The following describes two proteins that form a bound complex.

Residue-level contacts at the interface:
Residue I143 in protein 1 contacts residue E142 in protein 2 (closest heavy-atom distance 3.1 Å).
Residue I104 in protein 1 is in contact with residue Q100 in protein 2 (closest heavy-atom distance 3.3 Å).
Residue R114 in protein 1 interacts with residue L115 in protein 2 (closest heavy-atom distance 3.8 Å).
Residue L115 in protein 1 is in contact with residue L115 in protein 2 (closest heavy-atom distance 3.4 Å).
Residue Q100 in protein 1 contacts residue I104 in protein 2 (closest heavy-atom distance 3.6 Å).
Residue R147 in protein 1 is in contact with residue L146 in protein 2 (closest heavy-atom distance 4.5 Å).
Residue Q132 in protein 1 is in contact with residue L136 in protein 2 (closest heavy-atom distance 3.9 Å).
Residue L146 in protein 1 is in contact with residue R147 in protein 2 (closest heavy-atom distance 3.3 Å).
Residue R129 in protein 1 is in contact with residue R129 in protein 2 (closest heavy-atom distance 4.9 Å).
Residue L103 in protein 1 is in contact with residue I104 in protein 2 (closest heavy-atom distance 3.9 Å).
Residue D154 in protein 1 is in contact with residue D154 in protein 2 (closest heavy-atom distance 4.5 Å).
Residue R147 in protein 1 contacts residue E142 in protein 2 (closest heavy-atom distance 3.5 Å).
Residue L122 in protein 1 interacts with residue L122 in protein 2 (closest heavy-atom distance 3.9 Å).
Residue S125 in protein 1 contacts residue D126 in protein 2 (closest heavy-atom distance 2.8 Å).
Residue D154 in protein 1 interacts with residue S153 in protein 2 (closest heavy-atom distance 3.3 Å).
Residue L150 in protein 1 interacts with residue A149 in protein 2 (closest heavy-atom distance 4.6 Å).
Residue A121 in protein 1 interacts with residue L122 in protein 2 (closest heavy-atom distance 3.6 Å).
Residue I143 in protein 1 interacts with residue N139 in protein 2 (closest heavy-atom distance 4.1 Å).
Residue A149 in protein 1 interacts with residue L150 in protein 2 (closest heavy-atom distance 3.9 Å).
Residue E119 in protein 1 contacts residue R114 in protein 2 (closest heavy-atom distance 2.3 Å).
Residue I101 in protein 1 contacts residue Q100 in protein 2 (closest heavy-atom distance 3.4 Å).
Residue E107 in protein 1 contacts residue I104 in protein 2 (closest heavy-atom distance 4.8 Å).
Residue Q132 in protein 1 contacts residue R129 in protein 2 (closest heavy-atom distance 3.6 Å).
Residue A97 in protein 1 contacts residue Q100 in protein 2 (closest heavy-atom distance 4.4 Å).
Residue I143 in protein 1 interacts with residue I143 in protein 2 (closest heavy-atom distance 3.7 Å).
Residue E142 in protein 1 is in contact with residue R147 in protein 2 (closest heavy-atom distance 4.3 Å).
Residue L150 in protein 1 is in contact with residue L150 in protein 2 (closest heavy-atom distance 3.8 Å).
Residue N139 in protein 1 is in contact with residue L136 in protein 2 (closest heavy-atom distance 3.8 Å).
Residue E107 in protein 1 is in contact with residue V111 in protein 2 (closest heavy-atom distance 3.2 Å).
Residue Q132 in protein 1 contacts residue D133 in protein 2 (closest heavy-atom distance 3.2 Å).
Residue R129 in protein 1 is in contact with residue Q132 in protein 2 (closest heavy-atom distance 4.8 Å).
Residue R128 in protein 1 interacts with residue R129 in protein 2 (closest heavy-atom distance 4.7 Å).
Residue S125 in protein 1 interacts with residue L122 in protein 2 (closest heavy-atom distance 4.2 Å).
Residue E142 in protein 1 contacts residue I143 in protein 2 (closest heavy-atom distance 3.2 Å).
Residue L146 in protein 1 contacts residue L150 in protein 2 (closest heavy-atom distance 4.2 Å).
Residue A135 in protein 1 interacts with residue L136 in protein 2 (closest heavy-atom distance 4.8 Å).
Residue I143 in protein 1 contacts residue L146 in protein 2 (closest heavy-atom distance 4.8 Å).
Residue S153 in protein 1 contacts residue L150 in protein 2 (closest heavy-atom distance 4.3 Å).
Residue A118 in protein 1 is in contact with residue A118 in protein 2 (closest heavy-atom distance 3.6 Å).
Residue L146 in protein 1 contacts residue L146 in protein 2 (closest heavy-atom distance 4.0 Å).
Residue I104 in protein 1 is in contact with residue I104 in protein 2 (closest heavy-atom distance 4.3 Å).
Residue A117 in protein 1 is in contact with residue L122 in protein 2 (closest heavy-atom distance 4.8 Å).
Residue V111 in protein 1 is in contact with residue V111 in protein 2 (closest heavy-atom distance 4.3 Å).
Residue L115 in protein 1 interacts with residue R114 in protein 2 (closest heavy-atom distance 4.1 Å).
Residue Q100 in protein 1 is in contact with residue Q100 in protein 2 (closest heavy-atom distance 4.4 Å).
Residue A97 in protein 1 contacts residue A97 in protein 2 (closest heavy-atom distance 4.3 Å).
Residue E107 in protein 1 interacts with residue E108 in protein 2 (closest heavy-atom distance 3.4 Å).
Residue L146 in protein 1 interacts with residue I143 in protein 2 (closest heavy-atom distance 4.4 Å).
Residue S153 in protein 1 contacts residue D154 in protein 2 (closest heavy-atom distance 2.4 Å).
Residue L136 in protein 1 is in contact with residue L136 in protein 2 (closest heavy-atom distance 3.6 Å).
Residue L115 in protein 1 interacts with residue V111 in protein 2 (closest heavy-atom distance 4.8 Å).
Residue A118 in protein 1 is in contact with residue L122 in protein 2 (closest heavy-atom distance 3.4 Å).
Residue E107 in protein 1 interacts with residue E107 in protein 2 (closest heavy-atom distance 3.2 Å).
Residue Q100 in protein 1 contacts residue I101 in protein 2 (closest heavy-atom distance 5.0 Å).

Sequence of protein 1:
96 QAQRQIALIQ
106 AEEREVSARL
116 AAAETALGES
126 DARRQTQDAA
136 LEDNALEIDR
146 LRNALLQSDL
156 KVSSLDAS

Sequence of protein 2:
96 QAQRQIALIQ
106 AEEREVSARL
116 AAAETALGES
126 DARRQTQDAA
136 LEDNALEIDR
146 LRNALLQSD